Sequence of protein 1:
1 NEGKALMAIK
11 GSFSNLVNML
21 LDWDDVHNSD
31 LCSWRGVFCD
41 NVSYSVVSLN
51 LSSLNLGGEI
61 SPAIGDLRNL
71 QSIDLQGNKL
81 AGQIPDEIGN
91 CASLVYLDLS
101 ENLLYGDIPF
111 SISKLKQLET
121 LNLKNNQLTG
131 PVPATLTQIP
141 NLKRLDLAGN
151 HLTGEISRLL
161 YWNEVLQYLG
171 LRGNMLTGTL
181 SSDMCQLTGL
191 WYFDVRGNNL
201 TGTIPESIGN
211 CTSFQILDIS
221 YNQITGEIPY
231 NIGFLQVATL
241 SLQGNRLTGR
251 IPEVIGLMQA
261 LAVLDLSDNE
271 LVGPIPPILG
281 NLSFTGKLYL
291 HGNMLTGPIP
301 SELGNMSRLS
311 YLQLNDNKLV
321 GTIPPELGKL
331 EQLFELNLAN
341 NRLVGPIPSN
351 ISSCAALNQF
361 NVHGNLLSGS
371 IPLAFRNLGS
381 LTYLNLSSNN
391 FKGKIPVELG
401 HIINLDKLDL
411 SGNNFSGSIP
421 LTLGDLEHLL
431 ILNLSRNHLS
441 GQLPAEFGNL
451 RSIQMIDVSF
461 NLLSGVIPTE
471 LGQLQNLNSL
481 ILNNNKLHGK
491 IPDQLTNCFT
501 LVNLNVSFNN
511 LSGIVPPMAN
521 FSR

Sequence of protein 2:
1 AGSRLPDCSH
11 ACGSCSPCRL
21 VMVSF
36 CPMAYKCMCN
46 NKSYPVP

The following describes two proteins that form a bound complex.

Contacts between the two chains:
Residue I216 in protein 1 is in contact with residue M38 in protein 2 (closest heavy-atom distance 4.1 Å).
Residue T239 in protein 1 interacts with residue M38 in protein 2 (closest heavy-atom distance 2.7 Å).
Residue A238 in protein 1 contacts residue Y40 in protein 2 (closest heavy-atom distance 3.5 Å).
Residue A238 in protein 1 contacts residue A39 in protein 2 (closest heavy-atom distance 3.9 Å).
Residue G233 in protein 1 interacts with residue G2 in protein 2 (closest heavy-atom distance 3.2 Å).
Residue G233 in protein 1 is in contact with residue S3 in protein 2 (closest heavy-atom distance 4.5 Å).
Residue L261 in protein 1 is in contact with residue Y40 in protein 2 (closest heavy-atom distance 3.6 Å).
Residue T239 in protein 1 is in contact with residue A39 in protein 2 (closest heavy-atom distance 4.8 Å).
Residue F284 in protein 1 contacts residue Y40 in protein 2 (closest heavy-atom distance 4.4 Å).
Residue Q236 in protein 1 interacts with residue G2 in protein 2 (closest heavy-atom distance 3.0 Å).
Residue Q259 in protein 1 is in contact with residue R4 in protein 2 (closest heavy-atom distance 4.0 Å).
Residue Y230 in protein 1 interacts with residue A1 in protein 2 (closest heavy-atom distance 4.1 Å).
Residue L257 in protein 1 contacts residue S3 in protein 2 (closest heavy-atom distance 2.7 Å).
Residue Q215 in protein 1 is in contact with residue A39 in protein 2 (closest heavy-atom distance 3.2 Å).
Residue A260 in protein 1 is in contact with residue P6 in protein 2 (closest heavy-atom distance 4.5 Å).
Residue A260 in protein 1 contacts residue L5 in protein 2 (closest heavy-atom distance 4.3 Å).
Residue F284 in protein 1 contacts residue L5 in protein 2 (closest heavy-atom distance 3.7 Å).
Residue L257 in protein 1 is in contact with residue A1 in protein 2 (closest heavy-atom distance 4.3 Å).
Residue M258 in protein 1 is in contact with residue G2 in protein 2 (closest heavy-atom distance 4.7 Å).
Residue Q236 in protein 1 contacts residue R4 in protein 2 (closest heavy-atom distance 4.8 Å).
Residue Q259 in protein 1 is in contact with residue L5 in protein 2 (closest heavy-atom distance 4.4 Å).
Residue L261 in protein 1 interacts with residue S3 in protein 2 (closest heavy-atom distance 4.4 Å).
Residue A262 in protein 1 interacts with residue M22 in protein 2 (closest heavy-atom distance 3.6 Å).
Residue L257 in protein 1 contacts residue G2 in protein 2 (closest heavy-atom distance 3.3 Å).
Residue Q236 in protein 1 interacts with residue S3 in protein 2 (closest heavy-atom distance 3.7 Å).
Residue Y192 in protein 1 contacts residue P37 in protein 2 (closest heavy-atom distance 4.9 Å).
Residue Q259 in protein 1 interacts with residue Y40 in protein 2 (closest heavy-atom distance 4.6 Å).
Residue I216 in protein 1 contacts residue F25 in protein 2 (closest heavy-atom distance 3.5 Å).
Residue I216 in protein 1 is in contact with residue P37 in protein 2 (closest heavy-atom distance 4.3 Å).
Residue W191 in protein 1 is in contact with residue F25 in protein 2 (closest heavy-atom distance 3.3 Å).
Residue V254 in protein 1 contacts residue G2 in protein 2 (closest heavy-atom distance 5.0 Å).
Residue A262 in protein 1 is in contact with residue Y40 in protein 2 (closest heavy-atom distance 3.8 Å).
Residue Q215 in protein 1 contacts residue M38 in protein 2 (closest heavy-atom distance 4.3 Å).
Residue G233 in protein 1 contacts residue A1 in protein 2 (closest heavy-atom distance 4.1 Å).
Residue I216 in protein 1 interacts with residue A39 in protein 2 (closest heavy-atom distance 4.2 Å).
Residue L235 in protein 1 interacts with residue S3 in protein 2 (closest heavy-atom distance 3.7 Å).
Residue M258 in protein 1 is in contact with residue S3 in protein 2 (closest heavy-atom distance 3.0 Å).
Residue Q215 in protein 1 interacts with residue K41 in protein 2 (closest heavy-atom distance 3.9 Å).
Residue L235 in protein 1 is in contact with residue G2 in protein 2 (closest heavy-atom distance 4.4 Å).
Residue A262 in protein 1 is in contact with residue M38 in protein 2 (closest heavy-atom distance 4.1 Å).
Residue F234 in protein 1 contacts residue A1 in protein 2 (closest heavy-atom distance 3.4 Å).
Residue T239 in protein 1 is in contact with residue P37 in protein 2 (closest heavy-atom distance 3.7 Å).
Residue A260 in protein 1 contacts residue R4 in protein 2 (closest heavy-atom distance 3.2 Å).
Residue A260 in protein 1 is in contact with residue Y40 in protein 2 (closest heavy-atom distance 2.9 Å).
Residue Q215 in protein 1 contacts residue Y40 in protein 2 (closest heavy-atom distance 3.7 Å).
Residue V263 in protein 1 interacts with residue M38 in protein 2 (closest heavy-atom distance 3.7 Å).
Residue A260 in protein 1 contacts residue S3 in protein 2 (closest heavy-atom distance 2.9 Å).
Residue Q259 in protein 1 is in contact with residue S3 in protein 2 (closest heavy-atom distance 3.1 Å).
Residue R308 in protein 1 is in contact with residue L5 in protein 2 (closest heavy-atom distance 4.6 Å).
Residue V254 in protein 1 is in contact with residue A1 in protein 2 (closest heavy-atom distance 4.2 Å).
Residue A238 in protein 1 contacts residue M38 in protein 2 (closest heavy-atom distance 3.1 Å).
Residue F234 in protein 1 interacts with residue G2 in protein 2 (closest heavy-atom distance 4.3 Å).